Sequence of chain B:
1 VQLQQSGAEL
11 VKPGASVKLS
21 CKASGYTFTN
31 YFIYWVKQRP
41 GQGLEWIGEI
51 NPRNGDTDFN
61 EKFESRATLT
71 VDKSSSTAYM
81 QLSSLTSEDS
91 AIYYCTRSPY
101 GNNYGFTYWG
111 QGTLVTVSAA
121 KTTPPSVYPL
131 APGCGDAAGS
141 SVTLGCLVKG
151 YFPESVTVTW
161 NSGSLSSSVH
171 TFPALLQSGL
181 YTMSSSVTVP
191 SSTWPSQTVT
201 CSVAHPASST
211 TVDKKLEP

Sequence of chain A:
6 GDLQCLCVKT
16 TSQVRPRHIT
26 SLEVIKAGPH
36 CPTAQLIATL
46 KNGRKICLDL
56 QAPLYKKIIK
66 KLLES

Interface contacts:
Residue Y31 in chain B is in contact with residue Q9 in chain A (closest heavy-atom distance 3.1 Å).
Residue Y26 in chain B contacts residue C12 in chain A (closest heavy-atom distance 3.2 Å).
Residue Y26 in chain B is in contact with residue V13 in chain A (closest heavy-atom distance 3.9 Å).
Residue R53 in chain B interacts with residue G6 in chain A (closest heavy-atom distance 4.0 Å).
Residue T27 in chain B is in contact with residue Q9 in chain A (closest heavy-atom distance 4.0 Å).
Residue G25 in chain B contacts residue V13 in chain A (closest heavy-atom distance 4.0 Å).
Residue Y26 in chain B contacts residue C10 in chain A (closest heavy-atom distance 4.8 Å).
Residue Y26 in chain B is in contact with residue T38 in chain A (closest heavy-atom distance 4.5 Å).
Residue Y26 in chain B contacts residue Q9 in chain A (closest heavy-atom distance 4.4 Å).
Residue N30 in chain B interacts with residue Q9 in chain A (closest heavy-atom distance 3.7 Å).

The following describes two proteins that form a bound complex.